Residue-level contacts at the interface:
Residue I467 in protein 2 is in contact with residue K319 in protein 1 (closest heavy-atom distance 3.0 Å).
Residue R471 in protein 2 contacts residue K326 in protein 1 (closest heavy-atom distance 2.8 Å).
Residue L470 in protein 2 contacts residue E323 in protein 1 (closest heavy-atom distance 4.6 Å).
Residue R471 in protein 2 is in contact with residue E315 in protein 1 (closest heavy-atom distance 4.7 Å).
Residue I467 in protein 2 contacts residue D320 in protein 1 (closest heavy-atom distance 4.5 Å).
Residue R471 in protein 2 is in contact with residue I322 in protein 1 (closest heavy-atom distance 3.1 Å).
Residue E464 in protein 2 interacts with residue K319 in protein 1 (closest heavy-atom distance 3.2 Å).

Sequence of protein 1:
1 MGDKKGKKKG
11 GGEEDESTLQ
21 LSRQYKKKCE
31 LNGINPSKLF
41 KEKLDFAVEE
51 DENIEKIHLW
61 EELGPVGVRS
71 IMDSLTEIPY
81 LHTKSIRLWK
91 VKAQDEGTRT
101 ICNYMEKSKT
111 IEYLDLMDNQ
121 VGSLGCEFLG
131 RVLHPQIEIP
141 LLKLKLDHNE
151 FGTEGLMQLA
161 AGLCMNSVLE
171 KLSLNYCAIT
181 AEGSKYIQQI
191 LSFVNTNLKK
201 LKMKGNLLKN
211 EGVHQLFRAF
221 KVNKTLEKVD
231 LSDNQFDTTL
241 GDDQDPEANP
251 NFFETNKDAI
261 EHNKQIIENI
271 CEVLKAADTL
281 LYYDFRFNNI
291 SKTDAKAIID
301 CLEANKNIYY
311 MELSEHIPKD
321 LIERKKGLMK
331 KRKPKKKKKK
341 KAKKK

These two protein chains interact to form a complex.

Sequence of protein 2:
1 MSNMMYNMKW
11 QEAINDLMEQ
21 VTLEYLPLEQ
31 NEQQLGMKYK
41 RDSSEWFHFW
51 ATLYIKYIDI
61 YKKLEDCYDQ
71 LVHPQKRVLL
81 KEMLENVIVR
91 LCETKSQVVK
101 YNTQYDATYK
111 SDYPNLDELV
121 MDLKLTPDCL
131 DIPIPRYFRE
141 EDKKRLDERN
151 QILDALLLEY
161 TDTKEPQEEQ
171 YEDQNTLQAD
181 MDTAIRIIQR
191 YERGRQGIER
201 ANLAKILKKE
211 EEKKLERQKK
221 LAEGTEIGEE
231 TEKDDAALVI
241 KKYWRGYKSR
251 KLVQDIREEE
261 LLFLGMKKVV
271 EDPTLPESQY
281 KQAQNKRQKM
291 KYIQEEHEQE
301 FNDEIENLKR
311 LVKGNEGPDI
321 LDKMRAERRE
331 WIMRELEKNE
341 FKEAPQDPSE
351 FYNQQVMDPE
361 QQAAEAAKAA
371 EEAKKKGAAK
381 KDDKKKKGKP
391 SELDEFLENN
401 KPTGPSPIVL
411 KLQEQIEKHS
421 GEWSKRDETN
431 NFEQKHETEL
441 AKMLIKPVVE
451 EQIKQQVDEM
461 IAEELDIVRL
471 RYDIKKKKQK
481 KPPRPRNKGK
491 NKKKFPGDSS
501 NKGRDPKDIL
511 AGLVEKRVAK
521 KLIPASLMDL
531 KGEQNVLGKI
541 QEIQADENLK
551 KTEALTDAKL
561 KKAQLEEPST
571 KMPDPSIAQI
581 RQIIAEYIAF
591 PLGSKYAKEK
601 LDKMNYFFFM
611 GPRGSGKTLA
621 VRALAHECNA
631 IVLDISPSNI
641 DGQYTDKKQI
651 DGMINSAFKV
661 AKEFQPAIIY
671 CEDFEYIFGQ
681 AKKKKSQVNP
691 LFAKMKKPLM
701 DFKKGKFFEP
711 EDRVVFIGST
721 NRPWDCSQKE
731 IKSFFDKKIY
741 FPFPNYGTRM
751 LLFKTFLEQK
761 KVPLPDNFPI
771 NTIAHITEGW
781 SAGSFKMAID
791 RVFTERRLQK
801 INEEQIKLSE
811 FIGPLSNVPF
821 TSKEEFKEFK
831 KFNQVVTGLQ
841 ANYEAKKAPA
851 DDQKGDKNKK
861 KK